Sequence of chain B:
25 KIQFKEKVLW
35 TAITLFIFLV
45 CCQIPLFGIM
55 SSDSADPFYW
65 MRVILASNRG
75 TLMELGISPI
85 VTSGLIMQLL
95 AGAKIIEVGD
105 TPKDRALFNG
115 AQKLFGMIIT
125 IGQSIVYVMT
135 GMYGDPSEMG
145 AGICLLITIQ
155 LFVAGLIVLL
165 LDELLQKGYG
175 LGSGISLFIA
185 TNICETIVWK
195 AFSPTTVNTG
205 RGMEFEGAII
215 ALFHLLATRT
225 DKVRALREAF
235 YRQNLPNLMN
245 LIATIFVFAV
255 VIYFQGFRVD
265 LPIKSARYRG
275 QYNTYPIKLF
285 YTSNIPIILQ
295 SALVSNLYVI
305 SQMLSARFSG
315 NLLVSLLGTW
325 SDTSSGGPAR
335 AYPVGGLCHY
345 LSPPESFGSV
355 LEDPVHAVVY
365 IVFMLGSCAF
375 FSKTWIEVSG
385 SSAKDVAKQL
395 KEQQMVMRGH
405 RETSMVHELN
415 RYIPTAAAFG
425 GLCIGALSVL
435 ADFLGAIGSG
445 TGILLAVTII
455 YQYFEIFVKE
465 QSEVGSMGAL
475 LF

These two protein chains interact to form a complex.

Sequence of chain A:
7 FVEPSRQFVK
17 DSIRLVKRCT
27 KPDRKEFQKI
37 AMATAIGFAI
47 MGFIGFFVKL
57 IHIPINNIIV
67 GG

Interface contacts:
Residue F458 in chain B contacts residue G43 in chain A (closest heavy-atom distance 3.5 Å).
Residue F252 in chain B interacts with residue T40 in chain A (closest heavy-atom distance 4.0 Å).
Residue F423 in chain B is in contact with residue D17 in chain A (closest heavy-atom distance 3.2 Å).
Residue F196 in chain B contacts residue F52 in chain A (closest heavy-atom distance 3.8 Å).
Residue Y257 in chain B interacts with residue P28 in chain A (closest heavy-atom distance 3.8 Å).
Residue A420 in chain B interacts with residue D17 in chain A (closest heavy-atom distance 3.9 Å).
Residue F209 in chain B contacts residue V66 in chain A (closest heavy-atom distance 3.7 Å).
Residue I454 in chain B interacts with residue G43 in chain A (closest heavy-atom distance 4.3 Å).
Residue E208 in chain B is in contact with residue I65 in chain A (closest heavy-atom distance 3.5 Å).
Residue E210 in chain B is in contact with residue L56 in chain A (closest heavy-atom distance 3.5 Å).
Residue D264 in chain B interacts with residue R24 in chain A (closest heavy-atom distance 3.9 Å).
Residue E210 in chain B interacts with residue F53 in chain A (closest heavy-atom distance 4.4 Å).
Residue I256 in chain B is in contact with residue I36 in chain A (closest heavy-atom distance 3.7 Å).
Residue F209 in chain B contacts residue L56 in chain A (closest heavy-atom distance 3.6 Å).
Residue I454 in chain B is in contact with residue F44 in chain A (closest heavy-atom distance 4.2 Å).
Residue I256 in chain B interacts with residue F33 in chain A (closest heavy-atom distance 3.8 Å).
Residue C188 in chain B interacts with residue F44 in chain A (closest heavy-atom distance 3.8 Å).
Residue L426 in chain B interacts with residue F14 in chain A (closest heavy-atom distance 3.7 Å).
Residue R415 in chain B interacts with residue R20 in chain A (closest heavy-atom distance 4.1 Å).
Residue F252 in chain B is in contact with residue A37 in chain A (closest heavy-atom distance 3.7 Å).
Residue F423 in chain B contacts residue F14 in chain A (closest heavy-atom distance 3.2 Å).
Residue Y257 in chain B interacts with residue K27 in chain A (closest heavy-atom distance 4.4 Å).
Residue A422 in chain B contacts residue F14 in chain A (closest heavy-atom distance 4.0 Å).
Residue C188 in chain B is in contact with residue G48 in chain A (closest heavy-atom distance 4.0 Å).
Residue Y416 in chain B contacts residue R20 in chain A (closest heavy-atom distance 3.6 Å).
Residue E210 in chain B is in contact with residue F52 in chain A (closest heavy-atom distance 3.2 Å).
Residue I191 in chain B is in contact with residue F44 in chain A (closest heavy-atom distance 3.8 Å).
Residue Y416 in chain B contacts residue L21 in chain A (closest heavy-atom distance 4.2 Å).
Residue E189 in chain B contacts residue G51 in chain A (closest heavy-atom distance 3.5 Å).
Residue T185 in chain B interacts with residue M47 in chain A (closest heavy-atom distance 3.6 Å).
Residue N72 in chain B interacts with residue K55 in chain A (closest heavy-atom distance 3.9 Å).
Residue R262 in chain B interacts with residue R24 in chain A (closest heavy-atom distance 3.2 Å).
Residue V192 in chain B contacts residue G48 in chain A (closest heavy-atom distance 3.9 Å).
Residue I214 in chain B is in contact with residue F52 in chain A (closest heavy-atom distance 3.4 Å).
Residue F423 in chain B contacts residue L21 in chain A (closest heavy-atom distance 3.5 Å).
Residue F261 in chain B is in contact with residue L21 in chain A (closest heavy-atom distance 3.6 Å).
Residue I187 in chain B interacts with residue F44 in chain A (closest heavy-atom distance 3.5 Å).
Residue G211 in chain B is in contact with residue L56 in chain A (closest heavy-atom distance 4.2 Å).
Residue Y416 in chain B is in contact with residue D17 in chain A (closest heavy-atom distance 4.3 Å).
Residue Y257 in chain B interacts with residue F33 in chain A (closest heavy-atom distance 3.6 Å).
Residue E189 in chain B is in contact with residue I50 in chain A (closest heavy-atom distance 4.0 Å).
Residue C188 in chain B interacts with residue M47 in chain A (closest heavy-atom distance 3.5 Å).
Residue E189 in chain B interacts with residue M47 in chain A (closest heavy-atom distance 2.9 Å).
Residue V263 in chain B contacts residue L21 in chain A (closest heavy-atom distance 3.5 Å).
Residue I256 in chain B is in contact with residue P28 in chain A (closest heavy-atom distance 3.1 Å).
Residue G260 in chain B interacts with residue P28 in chain A (closest heavy-atom distance 4.0 Å).
Residue F196 in chain B contacts residue K55 in chain A (closest heavy-atom distance 3.9 Å).
Residue R262 in chain B interacts with residue C25 in chain A (closest heavy-atom distance 3.6 Å).
Residue V451 in chain B is in contact with residue F44 in chain A (closest heavy-atom distance 4.2 Å).
Residue C188 in chain B contacts residue G43 in chain A (closest heavy-atom distance 4.2 Å).
Residue G260 in chain B contacts residue C25 in chain A (closest heavy-atom distance 4.1 Å).
Residue F458 in chain B is in contact with residue A39 in chain A (closest heavy-atom distance 3.5 Å).
Residue E189 in chain B is in contact with residue G48 in chain A (closest heavy-atom distance 4.3 Å).
Residue F423 in chain B is in contact with residue S18 in chain A (closest heavy-atom distance 3.3 Å).
Residue W193 in chain B is in contact with residue G51 in chain A (closest heavy-atom distance 4.4 Å).
Residue F261 in chain B interacts with residue C25 in chain A (closest heavy-atom distance 3.8 Å).
Residue V263 in chain B contacts residue R24 in chain A (closest heavy-atom distance 3.9 Å).
Residue T419 in chain B contacts residue D17 in chain A (closest heavy-atom distance 3.2 Å).
Residue T419 in chain B is in contact with residue R20 in chain A (closest heavy-atom distance 4.0 Å).
Residue T248 in chain B is in contact with residue F44 in chain A (closest heavy-atom distance 4.2 Å).